Sequence of chain B:
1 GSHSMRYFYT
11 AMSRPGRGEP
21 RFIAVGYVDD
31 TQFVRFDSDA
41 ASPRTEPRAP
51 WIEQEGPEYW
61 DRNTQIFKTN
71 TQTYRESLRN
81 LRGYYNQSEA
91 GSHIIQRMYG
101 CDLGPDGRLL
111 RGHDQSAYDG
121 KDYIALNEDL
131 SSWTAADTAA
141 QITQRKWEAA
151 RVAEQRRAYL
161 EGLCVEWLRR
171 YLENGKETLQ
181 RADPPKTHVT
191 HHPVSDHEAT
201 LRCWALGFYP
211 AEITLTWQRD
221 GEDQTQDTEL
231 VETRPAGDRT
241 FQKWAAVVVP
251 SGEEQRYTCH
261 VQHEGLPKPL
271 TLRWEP

Sequence of chain A:
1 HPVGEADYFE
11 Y

Contacts between the two chains:
Residue T73 in chain B contacts residue E10 in chain A (closest heavy-atom distance 3.8 Å).
Residue R97 in chain B contacts residue V3 in chain A (closest heavy-atom distance 3.8 Å).
Residue A150 in chain B contacts residue D7 in chain A (closest heavy-atom distance 4.3 Å).
Residue Q155 in chain B contacts residue A6 in chain A (closest heavy-atom distance 3.4 Å).
Residue I66 in chain B contacts residue G4 in chain A (closest heavy-atom distance 3.7 Å).
Residue W147 in chain B interacts with residue E10 in chain A (closest heavy-atom distance 2.7 Å).
Residue T73 in chain B contacts residue F9 in chain A (closest heavy-atom distance 4.1 Å).
Residue T143 in chain B interacts with residue E10 in chain A (closest heavy-atom distance 4.6 Å).
Residue R97 in chain B contacts residue E5 in chain A (closest heavy-atom distance 2.8 Å).
Residue R97 in chain B is in contact with residue Y11 in chain A (closest heavy-atom distance 3.5 Å).
Residue R156 in chain B interacts with residue F9 in chain A (closest heavy-atom distance 4.0 Å).
Residue Y159 in chain B interacts with residue P2 in chain A (closest heavy-atom distance 3.9 Å).
Residue W167 in chain B is in contact with residue H1 in chain A (closest heavy-atom distance 3.6 Å).
Residue M5 in chain B interacts with residue H1 in chain A (closest heavy-atom distance 3.7 Å).
Residue L163 in chain B is in contact with residue P2 in chain A (closest heavy-atom distance 4.7 Å).
Residue R156 in chain B is in contact with residue V3 in chain A (closest heavy-atom distance 3.6 Å).
Residue W147 in chain B contacts residue F9 in chain A (closest heavy-atom distance 4.6 Å).
Residue Y7 in chain B interacts with residue P2 in chain A (closest heavy-atom distance 3.5 Å).
Residue T143 in chain B contacts residue Y11 in chain A (closest heavy-atom distance 2.7 Å).
Residue N63 in chain B interacts with residue P2 in chain A (closest heavy-atom distance 3.4 Å).
Residue K146 in chain B is in contact with residue Y11 in chain A (closest heavy-atom distance 3.4 Å).
Residue Y59 in chain B contacts residue H1 in chain A (closest heavy-atom distance 3.6 Å).
Residue Y9 in chain B interacts with residue P2 in chain A (closest heavy-atom distance 4.2 Å).
Residue Y74 in chain B contacts residue Y11 in chain A (closest heavy-atom distance 3.3 Å).
Residue E76 in chain B contacts residue E10 in chain A (closest heavy-atom distance 3.5 Å).
Residue R156 in chain B contacts residue G4 in chain A (closest heavy-atom distance 4.7 Å).
Residue Y99 in chain B contacts residue P2 in chain A (closest heavy-atom distance 3.2 Å).
Residue I66 in chain B is in contact with residue V3 in chain A (closest heavy-atom distance 3.5 Å).
Residue F67 in chain B contacts residue P2 in chain A (closest heavy-atom distance 3.5 Å).
Residue Y9 in chain B interacts with residue V3 in chain A (closest heavy-atom distance 4.0 Å).
Residue L163 in chain B interacts with residue H1 in chain A (closest heavy-atom distance 4.5 Å).
Residue I66 in chain B is in contact with residue P2 in chain A (closest heavy-atom distance 3.8 Å).
Residue S116 in chain B contacts residue Y11 in chain A (closest heavy-atom distance 2.6 Å).
Residue K146 in chain B is in contact with residue E10 in chain A (closest heavy-atom distance 3.6 Å).
Residue R62 in chain B contacts residue H1 in chain A (closest heavy-atom distance 2.8 Å).
Residue Q155 in chain B interacts with residue F9 in chain A (closest heavy-atom distance 2.9 Å).
Residue Y171 in chain B contacts residue H1 in chain A (closest heavy-atom distance 2.8 Å).
Residue N80 in chain B contacts residue Y11 in chain A (closest heavy-atom distance 2.8 Å).
Residue Y159 in chain B interacts with residue V3 in chain A (closest heavy-atom distance 3.5 Å).
Residue Y123 in chain B interacts with residue Y11 in chain A (closest heavy-atom distance 3.9 Å).
Residue I66 in chain B is in contact with residue H1 in chain A (closest heavy-atom distance 4.6 Å).
Residue A150 in chain B interacts with residue Y8 in chain A (closest heavy-atom distance 3.8 Å).
Residue A150 in chain B interacts with residue F9 in chain A (closest heavy-atom distance 3.4 Å).
Residue S77 in chain B contacts residue Y11 in chain A (closest heavy-atom distance 3.2 Å).
Residue Y9 in chain B is in contact with residue E5 in chain A (closest heavy-atom distance 4.1 Å).
Residue N70 in chain B contacts residue E5 in chain A (closest heavy-atom distance 3.4 Å).
Residue R156 in chain B is in contact with residue E5 in chain A (closest heavy-atom distance 2.6 Å).
Residue I124 in chain B contacts residue Y11 in chain A (closest heavy-atom distance 4.3 Å).
Residue Y99 in chain B is in contact with residue V3 in chain A (closest heavy-atom distance 3.0 Å).
Residue I95 in chain B contacts residue Y11 in chain A (closest heavy-atom distance 3.9 Å).
Residue N80 in chain B contacts residue E10 in chain A (closest heavy-atom distance 4.1 Å).
Residue N63 in chain B interacts with residue H1 in chain A (closest heavy-atom distance 4.1 Å).
Residue S77 in chain B is in contact with residue E10 in chain A (closest heavy-atom distance 3.5 Å).
Residue Y84 in chain B is in contact with residue Y11 in chain A (closest heavy-atom distance 2.5 Å).
Residue L81 in chain B is in contact with residue Y11 in chain A (closest heavy-atom distance 3.3 Å).
Residue V152 in chain B contacts residue F9 in chain A (closest heavy-atom distance 3.6 Å).
Residue W147 in chain B contacts residue Y11 in chain A (closest heavy-atom distance 3.6 Å).
Residue Y7 in chain B contacts residue H1 in chain A (closest heavy-atom distance 3.1 Å).
Residue Y159 in chain B is in contact with residue H1 in chain A (closest heavy-atom distance 2.7 Å).
Residue K146 in chain B interacts with residue Y8 in chain A (closest heavy-atom distance 4.5 Å).

This data describes a binding interaction between two proteins.